This data describes a binding interaction between two proteins.

Sequence of chain B:
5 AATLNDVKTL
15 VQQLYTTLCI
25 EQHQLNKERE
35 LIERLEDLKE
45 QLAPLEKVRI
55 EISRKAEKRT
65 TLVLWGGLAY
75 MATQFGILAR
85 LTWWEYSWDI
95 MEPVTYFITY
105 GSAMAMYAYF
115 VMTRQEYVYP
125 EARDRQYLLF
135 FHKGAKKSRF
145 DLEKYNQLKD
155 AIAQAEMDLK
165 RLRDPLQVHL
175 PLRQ

Interface contacts:
Residue R160 in chain A is in contact with residue D93 in chain B (closest heavy-atom distance 3.9 Å).
Residue L65 in chain A contacts residue D93 in chain B (closest heavy-atom distance 4.5 Å).
Residue K23 in chain A is in contact with residue D93 in chain B (closest heavy-atom distance 4.9 Å).
Residue T162 in chain A is in contact with residue W87 in chain B (closest heavy-atom distance 3.8 Å).
Residue T162 in chain A interacts with residue T86 in chain B (closest heavy-atom distance 4.0 Å).
Residue R26 in chain A contacts residue S91 in chain B (closest heavy-atom distance 3.9 Å).
Residue T163 in chain A contacts residue S91 in chain B (closest heavy-atom distance 4.2 Å).
Residue T162 in chain A contacts residue S91 in chain B (closest heavy-atom distance 4.8 Å).
Residue R160 in chain A contacts residue S91 in chain B (closest heavy-atom distance 3.1 Å).
Residue T162 in chain A is in contact with residue Y90 in chain B (closest heavy-atom distance 4.7 Å).
Residue D66 in chain A interacts with residue I94 in chain B (closest heavy-atom distance 4.4 Å).
Residue R160 in chain A interacts with residue W92 in chain B (closest heavy-atom distance 3.8 Å).
Residue R26 in chain A contacts residue D93 in chain B (closest heavy-atom distance 2.2 Å).

Sequence of chain A:
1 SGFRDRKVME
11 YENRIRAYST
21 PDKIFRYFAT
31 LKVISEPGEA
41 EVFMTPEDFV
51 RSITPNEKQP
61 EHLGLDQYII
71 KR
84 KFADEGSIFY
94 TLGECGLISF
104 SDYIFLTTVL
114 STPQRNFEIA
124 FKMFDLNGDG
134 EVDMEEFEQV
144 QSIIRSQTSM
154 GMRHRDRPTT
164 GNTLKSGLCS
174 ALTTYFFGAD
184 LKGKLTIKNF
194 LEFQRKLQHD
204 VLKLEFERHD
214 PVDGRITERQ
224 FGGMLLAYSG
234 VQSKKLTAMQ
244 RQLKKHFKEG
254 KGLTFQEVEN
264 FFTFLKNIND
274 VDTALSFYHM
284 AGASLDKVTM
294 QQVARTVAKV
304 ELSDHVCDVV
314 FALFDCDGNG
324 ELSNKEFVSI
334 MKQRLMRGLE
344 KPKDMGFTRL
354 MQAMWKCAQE